Sequence of the first protein:
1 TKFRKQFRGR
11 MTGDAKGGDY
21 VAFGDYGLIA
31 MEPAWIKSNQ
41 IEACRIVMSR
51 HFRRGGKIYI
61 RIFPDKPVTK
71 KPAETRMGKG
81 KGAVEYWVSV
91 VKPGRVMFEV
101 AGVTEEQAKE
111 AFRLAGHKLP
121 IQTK

Sequence of the second protein:
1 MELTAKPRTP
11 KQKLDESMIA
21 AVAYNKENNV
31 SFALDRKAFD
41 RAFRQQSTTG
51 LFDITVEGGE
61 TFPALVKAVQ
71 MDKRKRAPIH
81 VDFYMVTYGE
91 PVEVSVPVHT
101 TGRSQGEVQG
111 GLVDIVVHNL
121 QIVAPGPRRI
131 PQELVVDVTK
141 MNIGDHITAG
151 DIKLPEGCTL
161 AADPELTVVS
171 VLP

These two protein chains interact to form a complex.

Interface contacts:
Residue R74 in the second protein contacts residue Y20 in the first protein (closest heavy-atom distance 2.5 Å).
Residue V117 in the second protein interacts with residue V21 in the first protein (closest heavy-atom distance 3.7 Å).
Residue I115 in the second protein is in contact with residue K57 in the first protein (closest heavy-atom distance 2.1 Å).
Residue V116 in the second protein contacts residue G24 in the first protein (closest heavy-atom distance 4.5 Å).
Residue D114 in the second protein is in contact with residue E99 in the first protein (closest heavy-atom distance 2.1 Å).
Residue V117 in the second protein is in contact with residue Y59 in the first protein (closest heavy-atom distance 2.5 Å).
Residue T100 in the second protein interacts with residue D25 in the first protein (closest heavy-atom distance 2.6 Å).
Residue V117 in the second protein interacts with residue M97 in the first protein (closest heavy-atom distance 3.6 Å).
Residue K75 in the second protein is in contact with residue Q122 in the first protein (closest heavy-atom distance 3.5 Å).
Residue L112 in the second protein contacts residue V100 in the first protein (closest heavy-atom distance 4.5 Å).
Residue E107 in the second protein interacts with residue R53 in the first protein (closest heavy-atom distance 4.2 Å).
Residue V113 in the second protein is in contact with residue E99 in the first protein (closest heavy-atom distance 1.4 Å).
Residue L112 in the second protein contacts residue R53 in the first protein (closest heavy-atom distance 4.2 Å).
Residue G111 in the second protein contacts residue G56 in the first protein (closest heavy-atom distance 4.5 Å).
Residue Q70 in the second protein interacts with residue Y20 in the first protein (closest heavy-atom distance 4.5 Å).
Residue K73 in the second protein contacts residue Y20 in the first protein (closest heavy-atom distance 3.2 Å).
Residue T100 in the second protein interacts with residue E99 in the first protein (closest heavy-atom distance 4.2 Å).
Residue P173 in the second protein interacts with residue K57 in the first protein (closest heavy-atom distance 4.0 Å).
Residue R74 in the second protein contacts residue A30 in the first protein (closest heavy-atom distance 2.5 Å).
Residue H118 in the second protein interacts with residue F23 in the first protein (closest heavy-atom distance 4.4 Å).
Residue N119 in the second protein is in contact with residue V21 in the first protein (closest heavy-atom distance 2.7 Å).
Residue V117 in the second protein contacts residue A22 in the first protein (closest heavy-atom distance 4.0 Å).
Residue I115 in the second protein interacts with residue Y59 in the first protein (closest heavy-atom distance 1.8 Å).
Residue L112 in the second protein contacts residue G55 in the first protein (closest heavy-atom distance 2.7 Å).
Residue H118 in the second protein is in contact with residue R61 in the first protein (closest heavy-atom distance 4.1 Å).
Residue R74 in the second protein is in contact with residue Q122 in the first protein (closest heavy-atom distance 2.6 Å).
Residue V116 in the second protein interacts with residue R61 in the first protein (closest heavy-atom distance 4.4 Å).
Residue R74 in the second protein interacts with residue K92 in the first protein (closest heavy-atom distance 2.6 Å).
Residue K73 in the second protein is in contact with residue V91 in the first protein (closest heavy-atom distance 3.6 Å).
Residue F43 in the second protein interacts with residue K124 in the first protein (closest heavy-atom distance 2.5 Å).
Residue L112 in the second protein interacts with residue F52 in the first protein (closest heavy-atom distance 4.3 Å).
Residue R74 in the second protein interacts with residue L28 in the first protein (closest heavy-atom distance 4.4 Å).
Residue H118 in the second protein contacts residue A22 in the first protein (closest heavy-atom distance 2.8 Å).
Residue V116 in the second protein is in contact with residue D25 in the first protein (closest heavy-atom distance 3.8 Å).
Residue V116 in the second protein interacts with residue E99 in the first protein (closest heavy-atom distance 3.8 Å).
Residue K73 in the second protein contacts residue K16 in the first protein (closest heavy-atom distance 3.6 Å).
Residue R74 in the second protein interacts with residue I29 in the first protein (closest heavy-atom distance 1.7 Å).
Residue L112 in the second protein interacts with residue K57 in the first protein (closest heavy-atom distance 3.9 Å).
Residue H118 in the second protein is in contact with residue V21 in the first protein (closest heavy-atom distance 3.5 Å).
Residue R76 in the second protein contacts residue Q122 in the first protein (closest heavy-atom distance 3.8 Å).
Residue V69 in the second protein is in contact with residue K124 in the first protein (closest heavy-atom distance 3.9 Å).
Residue R74 in the second protein is in contact with residue I121 in the first protein (closest heavy-atom distance 4.5 Å).
Residue V113 in the second protein contacts residue K57 in the first protein (closest heavy-atom distance 4.2 Å).
Residue K73 in the second protein contacts residue K92 in the first protein (closest heavy-atom distance 2.6 Å).
Residue V113 in the second protein is in contact with residue V100 in the first protein (closest heavy-atom distance 3.1 Å).
Residue V116 in the second protein interacts with residue Y59 in the first protein (closest heavy-atom distance 3.1 Å).
Residue R74 in the second protein is in contact with residue M31 in the first protein (closest heavy-atom distance 3.0 Å).
Residue I115 in the second protein is in contact with residue I58 in the first protein (closest heavy-atom distance 2.7 Å).
Residue V117 in the second protein contacts residue F23 in the first protein (closest heavy-atom distance 3.9 Å).
Residue V113 in the second protein interacts with residue F98 in the first protein (closest heavy-atom distance 4.1 Å).
Residue V117 in the second protein contacts residue R61 in the first protein (closest heavy-atom distance 0.5 Å).
Residue I115 in the second protein contacts residue E99 in the first protein (closest heavy-atom distance 3.1 Å).
Residue D114 in the second protein contacts residue D25 in the first protein (closest heavy-atom distance 4.0 Å).
Residue H99 in the second protein is in contact with residue G24 in the first protein (closest heavy-atom distance 3.1 Å).
Residue I115 in the second protein is in contact with residue D25 in the first protein (closest heavy-atom distance 3.2 Å).
Residue L112 in the second protein contacts residue G56 in the first protein (closest heavy-atom distance 2.2 Å).
Residue R74 in the second protein contacts residue P120 in the first protein (closest heavy-atom distance 3.3 Å).
Residue D72 in the second protein is in contact with residue Y20 in the first protein (closest heavy-atom distance 2.6 Å).
Residue R74 in the second protein interacts with residue V91 in the first protein (closest heavy-atom distance 4.6 Å).
Residue N119 in the second protein interacts with residue A22 in the first protein (closest heavy-atom distance 1.9 Å).